Sequence of the second protein:
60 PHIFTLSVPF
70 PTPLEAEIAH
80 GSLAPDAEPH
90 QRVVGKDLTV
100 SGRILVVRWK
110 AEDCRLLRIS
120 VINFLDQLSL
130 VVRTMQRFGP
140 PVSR

These two protein chains interact to form a complex.

Sequence of the first protein:
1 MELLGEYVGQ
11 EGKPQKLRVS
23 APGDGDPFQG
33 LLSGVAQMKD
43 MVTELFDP

Interface contacts:
Residue M134 in the second protein is in contact with residue F30 in the first protein (closest heavy-atom distance 3.7 Å).
Residue P68 in the second protein is in contact with residue L33 in the first protein (closest heavy-atom distance 3.5 Å).
Residue Q135 in the second protein contacts residue F30 in the first protein (closest heavy-atom distance 3.7 Å).
Residue I62 in the second protein is in contact with residue Y7 in the first protein (closest heavy-atom distance 3.4 Å).
Residue S66 in the second protein contacts residue E2 in the first protein (closest heavy-atom distance 3.9 Å).
Residue P68 in the second protein interacts with residue M1 in the first protein (closest heavy-atom distance 3.5 Å).
Residue L124 in the second protein interacts with residue K41 in the first protein (closest heavy-atom distance 3.8 Å).
Residue V131 in the second protein contacts residue L34 in the first protein (closest heavy-atom distance 3.7 Å).
Residue C113 in the second protein contacts residue Y7 in the first protein (closest heavy-atom distance 3.3 Å).
Residue L116 in the second protein interacts with residue F48 in the first protein (closest heavy-atom distance 3.8 Å).
Residue Q135 in the second protein is in contact with residue L34 in the first protein (closest heavy-atom distance 4.0 Å).
Residue L65 in the second protein contacts residue L4 in the first protein (closest heavy-atom distance 3.4 Å).
Residue R117 in the second protein contacts residue D49 in the first protein (closest heavy-atom distance 4.1 Å).
Residue L116 in the second protein is in contact with residue Y7 in the first protein (closest heavy-atom distance 3.9 Å).
Residue H61 in the second protein contacts residue Y7 in the first protein (closest heavy-atom distance 3.0 Å).
Residue V67 in the second protein is in contact with residue L33 in the first protein (closest heavy-atom distance 3.9 Å).
Residue P60 in the second protein interacts with residue G9 in the first protein (closest heavy-atom distance 4.2 Å).
Residue F63 in the second protein contacts residue V44 in the first protein (closest heavy-atom distance 4.0 Å).
Residue R132 in the second protein is in contact with residue L34 in the first protein (closest heavy-atom distance 3.8 Å).
Residue R102 in the second protein interacts with residue M1 in the first protein (closest heavy-atom distance 3.4 Å).
Residue T64 in the second protein contacts residue E6 in the first protein (closest heavy-atom distance 2.8 Å).
Residue H61 in the second protein contacts residue G9 in the first protein (closest heavy-atom distance 4.2 Å).
Residue E74 in the second protein contacts residue F30 in the first protein (closest heavy-atom distance 3.5 Å).
Residue T64 in the second protein interacts with residue G5 in the first protein (closest heavy-atom distance 3.2 Å).
Residue P60 in the second protein contacts residue V8 in the first protein (closest heavy-atom distance 3.8 Å).
Residue S66 in the second protein contacts residue L4 in the first protein (closest heavy-atom distance 2.9 Å).
Residue V131 in the second protein interacts with residue F30 in the first protein (closest heavy-atom distance 3.6 Å).
Residue P68 in the second protein contacts residue E2 in the first protein (closest heavy-atom distance 3.5 Å).
Residue L124 in the second protein is in contact with residue M40 in the first protein (closest heavy-atom distance 3.9 Å).
Residue I103 in the second protein contacts residue M1 in the first protein (closest heavy-atom distance 3.8 Å).
Residue F63 in the second protein contacts residue Y7 in the first protein (closest heavy-atom distance 3.8 Å).
Residue L65 in the second protein contacts residue M40 in the first protein (closest heavy-atom distance 4.0 Å).
Residue Q135 in the second protein is in contact with residue Q31 in the first protein (closest heavy-atom distance 3.6 Å).
Residue D125 in the second protein is in contact with residue K41 in the first protein (closest heavy-atom distance 2.8 Å).
Residue V120 in the second protein interacts with residue V44 in the first protein (closest heavy-atom distance 3.9 Å).
Residue S66 in the second protein is in contact with residue L3 in the first protein (closest heavy-atom distance 3.4 Å).
Residue I62 in the second protein is in contact with residue E6 in the first protein (closest heavy-atom distance 3.6 Å).
Residue P70 in the second protein interacts with residue F30 in the first protein (closest heavy-atom distance 3.6 Å).
Residue P70 in the second protein contacts residue P29 in the first protein (closest heavy-atom distance 3.9 Å).
Residue L124 in the second protein is in contact with residue V37 in the first protein (closest heavy-atom distance 3.4 Å).
Residue S128 in the second protein contacts residue L34 in the first protein (closest heavy-atom distance 3.4 Å).
Residue V131 in the second protein is in contact with residue L33 in the first protein (closest heavy-atom distance 3.8 Å).
Residue H61 in the second protein contacts residue V8 in the first protein (closest heavy-atom distance 3.7 Å).
Residue P60 in the second protein contacts residue Q10 in the first protein (closest heavy-atom distance 3.9 Å).
Residue S128 in the second protein is in contact with residue V37 in the first protein (closest heavy-atom distance 4.1 Å).
Residue H61 in the second protein contacts residue Q10 in the first protein (closest heavy-atom distance 3.4 Å).
Residue Q135 in the second protein interacts with residue D28 in the first protein (closest heavy-atom distance 2.8 Å).
Residue F69 in the second protein interacts with residue L33 in the first protein (closest heavy-atom distance 3.9 Å).
Residue C113 in the second protein is in contact with residue F48 in the first protein (closest heavy-atom distance 3.8 Å).
Residue T64 in the second protein contacts residue L4 in the first protein (closest heavy-atom distance 3.7 Å).
Residue I62 in the second protein is in contact with residue V8 in the first protein (closest heavy-atom distance 2.9 Å).
Residue I121 in the second protein is in contact with residue V44 in the first protein (closest heavy-atom distance 3.8 Å).
Residue F63 in the second protein interacts with residue G5 in the first protein (closest heavy-atom distance 3.7 Å).
Residue R117 in the second protein is in contact with residue F48 in the first protein (closest heavy-atom distance 3.7 Å).
Residue L127 in the second protein interacts with residue V37 in the first protein (closest heavy-atom distance 3.9 Å).
Residue I121 in the second protein interacts with residue T45 in the first protein (closest heavy-atom distance 3.7 Å).
Residue P68 in the second protein contacts residue L3 in the first protein (closest heavy-atom distance 3.7 Å).
Residue F63 in the second protein contacts residue F48 in the first protein (closest heavy-atom distance 4.1 Å).
Residue I121 in the second protein is in contact with residue K41 in the first protein (closest heavy-atom distance 3.4 Å).
Residue F63 in the second protein contacts residue E6 in the first protein (closest heavy-atom distance 3.3 Å).